Contacts between the two chains:
Residue L262 in the second protein interacts with residue R27 in the first protein (closest heavy-atom distance 3.6 Å).
Residue V370 in the second protein interacts with residue G69 in the first protein (closest heavy-atom distance 3.5 Å).
Residue L338 in the second protein contacts residue W100 in the first protein (closest heavy-atom distance 3.3 Å).
Residue K91 in the second protein is in contact with residue K121 in the first protein (closest heavy-atom distance 3.5 Å).
Residue K91 in the second protein interacts with residue Y123 in the first protein (closest heavy-atom distance 3.5 Å).
Residue W285 in the second protein contacts residue I38 in the first protein (closest heavy-atom distance 3.6 Å).
Residue I273 in the second protein interacts with residue I17 in the first protein (closest heavy-atom distance 3.4 Å).
Residue R115 in the second protein is in contact with residue D122 in the first protein (closest heavy-atom distance 3.4 Å).
Residue Y116 in the second protein contacts residue Y123 in the first protein (closest heavy-atom distance 3.5 Å).
Residue E368 in the second protein contacts residue R70 in the first protein (closest heavy-atom distance 3.0 Å).
Residue E265 in the second protein is in contact with residue T36 in the first protein (closest heavy-atom distance 2.6 Å).
Residue L92 in the second protein is in contact with residue Y123 in the first protein (closest heavy-atom distance 2.5 Å).
Residue E266 in the second protein is in contact with residue R27 in the first protein (closest heavy-atom distance 2.8 Å).
Residue K117 in the second protein is in contact with residue G124 in the first protein (closest heavy-atom distance 2.8 Å).
Residue S350 in the second protein interacts with residue K66 in the first protein (closest heavy-atom distance 2.7 Å).
Residue R115 in the second protein contacts residue D117 in the first protein (closest heavy-atom distance 3.0 Å).
Residue R272 in the second protein contacts residue Q14 in the first protein (closest heavy-atom distance 3.5 Å).
Residue E96 in the second protein is in contact with residue I133 in the first protein (closest heavy-atom distance 3.6 Å).
Residue S263 in the second protein is in contact with residue T36 in the first protein (closest heavy-atom distance 3.4 Å).
Residue I259 in the second protein contacts residue I38 in the first protein (closest heavy-atom distance 3.6 Å).
Residue K91 in the second protein is in contact with residue F131 in the first protein (closest heavy-atom distance 3.5 Å).
Residue D288 in the second protein interacts with residue P129 in the first protein (closest heavy-atom distance 3.5 Å).
Residue L287 in the second protein contacts residue F131 in the first protein (closest heavy-atom distance 3.4 Å).
Residue G94 in the second protein contacts residue K134 in the first protein (closest heavy-atom distance 2.8 Å).
Residue V113 in the second protein is in contact with residue I120 in the first protein (closest heavy-atom distance 3.4 Å).
Residue E96 in the second protein interacts with residue K135 in the first protein (closest heavy-atom distance 3.1 Å).
Residue K166 in the second protein is in contact with residue E20 in the first protein (closest heavy-atom distance 3.2 Å).
Residue D260 in the second protein interacts with residue I38 in the first protein (closest heavy-atom distance 3.6 Å).
Residue L374 in the second protein interacts with residue W100 in the first protein (closest heavy-atom distance 3.5 Å).
Residue Y348 in the second protein interacts with residue G69 in the first protein (closest heavy-atom distance 3.5 Å).
Residue L270 in the second protein is in contact with residue F22 in the first protein (closest heavy-atom distance 3.4 Å).
Residue I264 in the second protein interacts with residue T36 in the first protein (closest heavy-atom distance 2.9 Å).
Residue R115 in the second protein is in contact with residue D113 in the first protein (closest heavy-atom distance 2.9 Å).
Residue K120 in the second protein is in contact with residue D113 in the first protein (closest heavy-atom distance 3.2 Å).
Residue R115 in the second protein contacts residue Y123 in the first protein (closest heavy-atom distance 2.7 Å).
Residue E289 in the second protein is in contact with residue H50 in the first protein (closest heavy-atom distance 2.9 Å).
Residue P274 in the second protein interacts with residue I17 in the first protein (closest heavy-atom distance 3.5 Å).
Residue W285 in the second protein is in contact with residue F43 in the first protein (closest heavy-atom distance 3.4 Å).
Residue I114 in the second protein interacts with residue K121 in the first protein (closest heavy-atom distance 3.5 Å).
Residue E289 in the second protein is in contact with residue K54 in the first protein (closest heavy-atom distance 3.1 Å).
Residue Y271 in the second protein is in contact with residue W46 in the first protein (closest heavy-atom distance 3.4 Å).
Residue E96 in the second protein interacts with residue K134 in the first protein (closest heavy-atom distance 3.1 Å).
Residue G349 in the second protein is in contact with residue G69 in the first protein (closest heavy-atom distance 3.4 Å).
Residue N286 in the second protein is in contact with residue K47 in the first protein (closest heavy-atom distance 2.8 Å).
Residue H335 in the second protein contacts residue F105 in the first protein (closest heavy-atom distance 3.5 Å).
Residue R115 in the second protein contacts residue H114 in the first protein (closest heavy-atom distance 3.3 Å).
Residue D341 in the second protein interacts with residue W100 in the first protein (closest heavy-atom distance 3.5 Å).
Residue E268 in the second protein contacts residue W46 in the first protein (closest heavy-atom distance 3.0 Å).
Residue E368 in the second protein is in contact with residue G69 in the first protein (closest heavy-atom distance 3.0 Å).
Residue R115 in the second protein is in contact with residue K121 in the first protein (closest heavy-atom distance 2.9 Å).
Residue Y348 in the second protein is in contact with residue I73 in the first protein (closest heavy-atom distance 3.5 Å).
Residue Y271 in the second protein interacts with residue H50 in the first protein (closest heavy-atom distance 3.6 Å).
Residue R272 in the second protein is in contact with residue K16 in the first protein (closest heavy-atom distance 2.9 Å).
Residue I373 in the second protein interacts with residue W100 in the first protein (closest heavy-atom distance 3.5 Å).
Residue R272 in the second protein contacts residue I17 in the first protein (closest heavy-atom distance 2.9 Å).
Residue Q355 in the second protein contacts residue I72 in the first protein (closest heavy-atom distance 3.2 Å).
Residue D316 in the second protein interacts with residue H114 in the first protein (closest heavy-atom distance 3.0 Å).
Residue L163 in the second protein contacts residue E24 in the first protein (closest heavy-atom distance 3.4 Å).
Residue R272 in the second protein is in contact with residue P15 in the first protein (closest heavy-atom distance 2.9 Å).
Residue D288 in the second protein interacts with residue K47 in the first protein (closest heavy-atom distance 3.0 Å).

This data describes a binding interaction between two proteins.

Sequence of the first protein:
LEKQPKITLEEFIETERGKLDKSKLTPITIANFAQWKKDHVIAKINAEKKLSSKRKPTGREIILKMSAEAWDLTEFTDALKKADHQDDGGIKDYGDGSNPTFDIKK

Sequence of the second protein:
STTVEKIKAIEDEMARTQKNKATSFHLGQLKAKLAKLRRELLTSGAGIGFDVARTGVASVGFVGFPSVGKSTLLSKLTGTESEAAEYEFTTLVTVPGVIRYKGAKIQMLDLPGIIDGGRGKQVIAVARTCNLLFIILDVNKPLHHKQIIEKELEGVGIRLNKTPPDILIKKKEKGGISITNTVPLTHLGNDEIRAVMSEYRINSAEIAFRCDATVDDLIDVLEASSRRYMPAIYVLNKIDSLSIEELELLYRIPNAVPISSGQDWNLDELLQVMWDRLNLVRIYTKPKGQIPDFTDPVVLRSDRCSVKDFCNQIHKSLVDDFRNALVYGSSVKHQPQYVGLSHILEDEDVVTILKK